Sequence of chain B:
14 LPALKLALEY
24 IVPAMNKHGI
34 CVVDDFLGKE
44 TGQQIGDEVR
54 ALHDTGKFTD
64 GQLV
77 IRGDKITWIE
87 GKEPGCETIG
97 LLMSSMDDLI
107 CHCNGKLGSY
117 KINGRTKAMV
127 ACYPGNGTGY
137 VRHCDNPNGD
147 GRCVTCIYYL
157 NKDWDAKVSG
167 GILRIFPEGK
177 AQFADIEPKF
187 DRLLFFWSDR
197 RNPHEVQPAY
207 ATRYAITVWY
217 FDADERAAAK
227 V

Interface contacts:
Residue P199 in chain B interacts with residue A2 in chain A (closest heavy-atom distance 3.6 Å).
Residue Y136 in chain B interacts with residue P8 in chain A (closest heavy-atom distance 3.2 Å).
Residue R148 in chain B contacts residue A10 in chain A (closest heavy-atom distance 3.1 Å).
Residue W84 in chain B interacts with residue A10 in chain A (closest heavy-atom distance 4.0 Å).
Residue Y136 in chain B is in contact with residue A7 in chain A (closest heavy-atom distance 3.4 Å).
Residue V67 in chain B contacts residue A7 in chain A (closest heavy-atom distance 2.5 Å).
Residue Q65 in chain B interacts with residue A9 in chain A (closest heavy-atom distance 2.9 Å).
Residue D141 in chain B contacts residue P8 in chain A (closest heavy-atom distance 3.2 Å).
Residue N110 in chain B contacts residue F19 in chain A (closest heavy-atom distance 3.3 Å).
Residue C140 in chain B interacts with residue T4 in chain A (closest heavy-atom distance 3.7 Å).
Residue D103 in chain B contacts residue L17 in chain A (closest heavy-atom distance 3.5 Å).
Residue R138 in chain B contacts residue L6 in chain A (closest heavy-atom distance 4.1 Å).
Residue Y216 in chain B contacts residue L17 in chain A (closest heavy-atom distance 3.4 Å).
Residue P199 in chain B interacts with residue C3 in chain A (closest heavy-atom distance 4.1 Å).
Residue W84 in chain B interacts with residue A9 in chain A (closest heavy-atom distance 3.5 Å).
Residue K123 in chain B interacts with residue D12 in chain A (closest heavy-atom distance 3.9 Å).
Residue G120 in chain B is in contact with residue I15 in chain A (closest heavy-atom distance 3.2 Å).
Residue L66 in chain B contacts residue A7 in chain A (closest heavy-atom distance 3.0 Å).
Residue R121 in chain B is in contact with residue I15 in chain A (closest heavy-atom distance 2.9 Å).
Residue R78 in chain B contacts residue P8 in chain A (closest heavy-atom distance 3.6 Å).
Residue R138 in chain B interacts with residue A2 in chain A (closest heavy-atom distance 2.9 Å).
Residue R196 in chain B contacts residue C3 in chain A (closest heavy-atom distance 3.4 Å).
Residue H139 in chain B contacts residue T4 in chain A (closest heavy-atom distance 3.9 Å).
Residue H139 in chain B interacts with residue L6 in chain A (closest heavy-atom distance 3.1 Å).
Residue N119 in chain B interacts with residue F19 in chain A (closest heavy-atom distance 3.5 Å).
Residue C140 in chain B contacts residue C3 in chain A (closest heavy-atom distance 2.0 Å).
Residue N119 in chain B interacts with residue L17 in chain A (closest heavy-atom distance 3.4 Å).
Residue I118 in chain B interacts with residue F19 in chain A (closest heavy-atom distance 3.4 Å).
Residue W215 in chain B interacts with residue A9 in chain A (closest heavy-atom distance 4.1 Å).
Residue R222 in chain B contacts residue I14 in chain A (closest heavy-atom distance 3.5 Å).
Residue R78 in chain B contacts residue A9 in chain A (closest heavy-atom distance 4.2 Å).
Residue V67 in chain B contacts residue P8 in chain A (closest heavy-atom distance 4.1 Å).
Residue P143 in chain B contacts residue T4 in chain A (closest heavy-atom distance 3.8 Å).
Residue G120 in chain B contacts residue L17 in chain A (closest heavy-atom distance 3.6 Å).
Residue D141 in chain B contacts residue A7 in chain A (closest heavy-atom distance 3.5 Å).
Residue L66 in chain B contacts residue L6 in chain A (closest heavy-atom distance 3.5 Å).
Residue Q65 in chain B contacts residue A7 in chain A (closest heavy-atom distance 4.1 Å).
Residue L66 in chain B contacts residue A9 in chain A (closest heavy-atom distance 3.3 Å).
Residue V137 in chain B contacts residue L6 in chain A (closest heavy-atom distance 3.7 Å).
Residue T122 in chain B contacts residue A10 in chain A (closest heavy-atom distance 3.5 Å).
Residue W215 in chain B contacts residue P8 in chain A (closest heavy-atom distance 3.5 Å).
Residue R121 in chain B contacts residue I14 in chain A (closest heavy-atom distance 3.6 Å).
Residue R138 in chain B interacts with residue T4 in chain A (closest heavy-atom distance 3.0 Å).
Residue Y136 in chain B interacts with residue L6 in chain A (closest heavy-atom distance 3.0 Å).
Residue Q65 in chain B is in contact with residue P8 in chain A (closest heavy-atom distance 3.7 Å).
Residue R121 in chain B is in contact with residue L17 in chain A (closest heavy-atom distance 4.0 Å).
Residue R196 in chain B is in contact with residue D1 in chain A (closest heavy-atom distance 3.2 Å).
Residue C140 in chain B is in contact with residue A7 in chain A (closest heavy-atom distance 3.4 Å).
Residue H139 in chain B contacts residue P8 in chain A (closest heavy-atom distance 3.7 Å).
Residue P143 in chain B contacts residue A7 in chain A (closest heavy-atom distance 3.8 Å).
Residue R148 in chain B contacts residue A9 in chain A (closest heavy-atom distance 3.9 Å).
Residue K123 in chain B interacts with residue T13 in chain A (closest heavy-atom distance 4.0 Å).
Residue V67 in chain B interacts with residue A9 in chain A (closest heavy-atom distance 3.8 Å).
Residue W84 in chain B interacts with residue G11 in chain A (closest heavy-atom distance 3.7 Å).
Residue C107 in chain B interacts with residue C18 in chain A (closest heavy-atom distance 2.0 Å).
Residue R148 in chain B interacts with residue P8 in chain A (closest heavy-atom distance 2.9 Å).
Residue F217 in chain B interacts with residue I14 in chain A (closest heavy-atom distance 3.6 Å).
Residue C107 in chain B is in contact with residue L17 in chain A (closest heavy-atom distance 4.0 Å).
Residue I118 in chain B interacts with residue C18 in chain A (closest heavy-atom distance 3.8 Å).
Residue R138 in chain B is in contact with residue C3 in chain A (closest heavy-atom distance 3.5 Å).

Sequence of chain A:
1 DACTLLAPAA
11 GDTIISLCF

This data describes a binding interaction between two proteins.